The following describes two proteins that form a bound complex.

Sequence of chain B:
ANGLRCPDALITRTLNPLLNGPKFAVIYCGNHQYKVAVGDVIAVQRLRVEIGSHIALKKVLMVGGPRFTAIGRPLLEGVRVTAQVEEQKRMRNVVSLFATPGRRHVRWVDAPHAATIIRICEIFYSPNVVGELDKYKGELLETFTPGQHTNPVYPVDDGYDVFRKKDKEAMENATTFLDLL

Interface contacts:
Residue W34 in chain A is in contact with residue R77 in chain B (closest heavy-atom distance 4.0 Å).
Residue A22 in chain A is in contact with residue E81 in chain B (closest heavy-atom distance 3.3 Å).
Residue F86 in chain A is in contact with residue L61 in chain B (closest heavy-atom distance 4.2 Å).
Residue P37 in chain A is in contact with residue E146 in chain B (closest heavy-atom distance 3.3 Å).
Residue Y19 in chain A interacts with residue V83 in chain B (closest heavy-atom distance 3.2 Å).
Residue S20 in chain A is in contact with residue K62 in chain B (closest heavy-atom distance 3.4 Å).
Residue Y88 in chain A is in contact with residue V53 in chain B (closest heavy-atom distance 3.5 Å).
Residue P79 in chain A is in contact with residue L79 in chain B (closest heavy-atom distance 4.0 Å).
Residue A84 in chain A interacts with residue K63 in chain B (closest heavy-atom distance 3.9 Å).
Residue Y43 in chain A interacts with residue G142 in chain B (closest heavy-atom distance 4.0 Å).
Residue E87 in chain A contacts residue K62 in chain B (closest heavy-atom distance 3.2 Å).
Residue K39 in chain A interacts with residue E143 in chain B (closest heavy-atom distance 3.4 Å).
Residue S20 in chain A interacts with residue L80 in chain B (closest heavy-atom distance 3.4 Å).
Residue E21 in chain A interacts with residue K62 in chain B (closest heavy-atom distance 3.0 Å).
Residue A89 in chain A contacts residue R84 in chain B (closest heavy-atom distance 2.4 Å).
Residue Y88 in chain A interacts with residue S57 in chain B (closest heavy-atom distance 3.4 Å).
Residue Y88 in chain A contacts residue R52 in chain B (closest heavy-atom distance 4.2 Å).
Residue E21 in chain A contacts residue L80 in chain B (closest heavy-atom distance 4.1 Å).
Residue Y19 in chain A is in contact with residue L61 in chain B (closest heavy-atom distance 3.4 Å).
Residue A89 in chain A contacts residue I59 in chain B (closest heavy-atom distance 4.2 Å).
Residue F86 in chain A is in contact with residue K62 in chain B (closest heavy-atom distance 4.1 Å).
Residue D85 in chain A is in contact with residue L61 in chain B (closest heavy-atom distance 3.8 Å).
Residue Y88 in chain A interacts with residue H58 in chain B (closest heavy-atom distance 3.5 Å).
Residue S20 in chain A contacts residue V83 in chain B (closest heavy-atom distance 2.6 Å).
Residue D85 in chain A interacts with residue Y32 in chain B (closest heavy-atom distance 3.5 Å).
Residue P35 in chain A interacts with residue L144 in chain B (closest heavy-atom distance 3.6 Å).
Residue E21 in chain A is in contact with residue L79 in chain B (closest heavy-atom distance 3.6 Å).
Residue I83 in chain A interacts with residue K63 in chain B (closest heavy-atom distance 3.1 Å).
Residue S20 in chain A contacts residue V64 in chain B (closest heavy-atom distance 3.3 Å).
Residue S20 in chain A interacts with residue E81 in chain B (closest heavy-atom distance 4.1 Å).
Residue A89 in chain A is in contact with residue H58 in chain B (closest heavy-atom distance 2.7 Å).
Residue E87 in chain A is in contact with residue A60 in chain B (closest heavy-atom distance 3.0 Å).
Residue D85 in chain A is in contact with residue C33 in chain B (closest heavy-atom distance 3.7 Å).
Residue I83 in chain A is in contact with residue L79 in chain B (closest heavy-atom distance 3.5 Å).
Residue P41 in chain A is in contact with residue G142 in chain B (closest heavy-atom distance 3.1 Å).
Residue S80 in chain A contacts residue K63 in chain B (closest heavy-atom distance 3.2 Å).
Residue A22 in chain A is in contact with residue L79 in chain B (closest heavy-atom distance 3.8 Å).
Residue Y19 in chain A contacts residue K62 in chain B (closest heavy-atom distance 3.9 Å).
Residue A84 in chain A contacts residue K62 in chain B (closest heavy-atom distance 3.2 Å).
Residue G38 in chain A is in contact with residue L144 in chain B (closest heavy-atom distance 3.3 Å).
Residue F86 in chain A interacts with residue V53 in chain B (closest heavy-atom distance 3.8 Å).
Residue Y88 in chain A interacts with residue A60 in chain B (closest heavy-atom distance 3.7 Å).
Residue D85 in chain A is in contact with residue K63 in chain B (closest heavy-atom distance 3.0 Å).
Residue G75 in chain A contacts residue N35 in chain B (closest heavy-atom distance 3.8 Å).
Residue S20 in chain A is in contact with residue G82 in chain B (closest heavy-atom distance 4.0 Å).
Residue F86 in chain A contacts residue L51 in chain B (closest heavy-atom distance 4.1 Å).
Residue D85 in chain A contacts residue K62 in chain B (closest heavy-atom distance 3.0 Å).
Residue E87 in chain A contacts residue R84 in chain B (closest heavy-atom distance 4.0 Å).
Residue W34 in chain A interacts with residue L144 in chain B (closest heavy-atom distance 3.9 Å).
Residue Y19 in chain A is in contact with residue G82 in chain B (closest heavy-atom distance 4.1 Å).
Residue F86 in chain A contacts residue A60 in chain B (closest heavy-atom distance 3.1 Å).
Residue K39 in chain A interacts with residue G142 in chain B (closest heavy-atom distance 4.2 Å).
Residue S20 in chain A interacts with residue L61 in chain B (closest heavy-atom distance 4.2 Å).
Residue P37 in chain A is in contact with residue L144 in chain B (closest heavy-atom distance 3.6 Å).
Residue E87 in chain A contacts residue I59 in chain B (closest heavy-atom distance 3.7 Å).
Residue P74 in chain A contacts residue Y32 in chain B (closest heavy-atom distance 3.8 Å).
Residue W34 in chain A is in contact with residue L137 in chain B (closest heavy-atom distance 4.0 Å).
Residue F86 in chain A is in contact with residue I59 in chain B (closest heavy-atom distance 3.6 Å).
Residue D85 in chain A interacts with residue G34 in chain B (closest heavy-atom distance 2.7 Å).
Residue Y19 in chain A is in contact with residue R84 in chain B (closest heavy-atom distance 3.6 Å).

Sequence of chain A:
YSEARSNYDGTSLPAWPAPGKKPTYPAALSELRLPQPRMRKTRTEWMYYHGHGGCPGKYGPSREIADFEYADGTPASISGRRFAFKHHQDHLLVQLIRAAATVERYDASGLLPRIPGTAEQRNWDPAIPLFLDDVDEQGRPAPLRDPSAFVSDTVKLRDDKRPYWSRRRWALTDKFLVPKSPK